Contacts between the two chains:
Residue S294 in the second protein is in contact with residue I24 in the first protein (closest heavy-atom distance 3.5 Å).
Residue T262 in the second protein is in contact with residue M23 in the first protein (closest heavy-atom distance 3.5 Å).
Residue N299 in the second protein interacts with residue D21 in the first protein (closest heavy-atom distance 3.0 Å).
Residue A164 in the second protein contacts residue L50 in the first protein (closest heavy-atom distance 3.9 Å).
Residue L388 in the second protein contacts residue D14 in the first protein (closest heavy-atom distance 3.9 Å).
Residue R343 in the second protein is in contact with residue D21 in the first protein (closest heavy-atom distance 2.9 Å).
Residue R343 in the second protein contacts residue A19 in the first protein (closest heavy-atom distance 2.6 Å).
Residue R343 in the second protein contacts residue L17 in the first protein (closest heavy-atom distance 3.1 Å).
Residue Y523 in the second protein contacts residue P15 in the first protein (closest heavy-atom distance 3.4 Å).
Residue R81 in the second protein contacts residue S61 in the first protein (closest heavy-atom distance 3.3 Å).
Residue T208 in the second protein is in contact with residue L50 in the first protein (closest heavy-atom distance 3.9 Å).
Residue L133 in the second protein interacts with residue K54 in the first protein (closest heavy-atom distance 3.6 Å).
Residue H339 in the second protein interacts with residue D21 in the first protein (closest heavy-atom distance 3.8 Å).
Residue D259 in the second protein interacts with residue P25 in the first protein (closest heavy-atom distance 4.1 Å).
Residue R451 in the second protein is in contact with residue G13 in the first protein (closest heavy-atom distance 4.0 Å).
Residue R384 in the second protein is in contact with residue D14 in the first protein (closest heavy-atom distance 3.3 Å).
Residue N256 in the second protein contacts residue F26 in the first protein (closest heavy-atom distance 3.9 Å).
Residue D168 in the second protein interacts with residue L50 in the first protein (closest heavy-atom distance 4.0 Å).
Residue D259 in the second protein is in contact with residue M23 in the first protein (closest heavy-atom distance 3.6 Å).
Residue K204 in the second protein contacts residue D52 in the first protein (closest heavy-atom distance 3.3 Å).
Residue K49 in the second protein interacts with residue E62 in the first protein (closest heavy-atom distance 3.2 Å).
Residue Y123 in the second protein is in contact with residue E62 in the first protein (closest heavy-atom distance 3.9 Å).
Residue K204 in the second protein contacts residue I53 in the first protein (closest heavy-atom distance 3.8 Å).
Residue K161 in the second protein interacts with residue I53 in the first protein (closest heavy-atom distance 3.4 Å).
Residue H129 in the second protein interacts with residue K54 in the first protein (closest heavy-atom distance 3.3 Å).
Residue I165 in the second protein is in contact with residue L50 in the first protein (closest heavy-atom distance 3.4 Å).
Residue N295 in the second protein contacts residue I24 in the first protein (closest heavy-atom distance 2.9 Å).
Residue Y123 in the second protein interacts with residue V58 in the first protein (closest heavy-atom distance 3.4 Å).
Residue R255 in the second protein is in contact with residue F26 in the first protein (closest heavy-atom distance 3.4 Å).
Residue A164 in the second protein contacts residue I53 in the first protein (closest heavy-atom distance 3.8 Å).
Residue K161 in the second protein interacts with residue E60 in the first protein (closest heavy-atom distance 3.9 Å).
Residue I165 in the second protein is in contact with residue I53 in the first protein (closest heavy-atom distance 3.6 Å).
Residue C298 in the second protein interacts with residue D21 in the first protein (closest heavy-atom distance 3.7 Å).
Residue C298 in the second protein contacts residue E22 in the first protein (closest heavy-atom distance 3.5 Å).
Residue N130 in the second protein is in contact with residue K54 in the first protein (closest heavy-atom distance 2.8 Å).
Residue R343 in the second protein is in contact with residue E16 in the first protein (closest heavy-atom distance 3.7 Å).
Residue K377 in the second protein interacts with residue E22 in the first protein (closest heavy-atom distance 4.0 Å).
Residue K304 in the second protein contacts residue D21 in the first protein (closest heavy-atom distance 3.0 Å).
Residue C298 in the second protein is in contact with residue M23 in the first protein (closest heavy-atom distance 3.1 Å).
Residue T126 in the second protein contacts residue L57 in the first protein (closest heavy-atom distance 3.8 Å).
Residue H339 in the second protein contacts residue E22 in the first protein (closest heavy-atom distance 3.8 Å).
Residue R451 in the second protein interacts with residue P15 in the first protein (closest heavy-atom distance 3.8 Å).
Residue G291 in the second protein contacts residue F26 in the first protein (closest heavy-atom distance 3.8 Å).
Residue I165 in the second protein interacts with residue K54 in the first protein (closest heavy-atom distance 3.4 Å).
Residue R481 in the second protein contacts residue E16 in the first protein (closest heavy-atom distance 3.5 Å).
Residue N299 in the second protein interacts with residue M23 in the first protein (closest heavy-atom distance 3.9 Å).
Residue H88 in the second protein interacts with residue V58 in the first protein (closest heavy-atom distance 3.7 Å).
Residue N295 in the second protein is in contact with residue F26 in the first protein (closest heavy-atom distance 3.2 Å).
Residue F122 in the second protein interacts with residue S61 in the first protein (closest heavy-atom distance 3.7 Å).
Residue S119 in the second protein is in contact with residue S61 in the first protein (closest heavy-atom distance 3.7 Å).
Residue T126 in the second protein interacts with residue K54 in the first protein (closest heavy-atom distance 4.0 Å).
Residue N299 in the second protein contacts residue T20 in the first protein (closest heavy-atom distance 3.5 Å).
Residue Y202 in the second protein is in contact with residue I53 in the first protein (closest heavy-atom distance 4.1 Å).
Residue N295 in the second protein contacts residue M23 in the first protein (closest heavy-atom distance 3.6 Å).
Residue N159 in the second protein contacts residue L57 in the first protein (closest heavy-atom distance 3.3 Å).
Residue K161 in the second protein contacts residue S56 in the first protein (closest heavy-atom distance 3.1 Å).
Residue R255 in the second protein contacts residue K27 in the first protein (closest heavy-atom distance 3.4 Å).
Residue K161 in the second protein is in contact with residue L57 in the first protein (closest heavy-atom distance 3.9 Å).
Residue R384 in the second protein contacts residue E16 in the first protein (closest heavy-atom distance 3.6 Å).
Residue F122 in the second protein interacts with residue L57 in the first protein (closest heavy-atom distance 3.5 Å).

Sequence of the first protein:
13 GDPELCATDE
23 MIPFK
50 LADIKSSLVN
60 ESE

These two protein chains interact to form a complex.

Sequence of the second protein:
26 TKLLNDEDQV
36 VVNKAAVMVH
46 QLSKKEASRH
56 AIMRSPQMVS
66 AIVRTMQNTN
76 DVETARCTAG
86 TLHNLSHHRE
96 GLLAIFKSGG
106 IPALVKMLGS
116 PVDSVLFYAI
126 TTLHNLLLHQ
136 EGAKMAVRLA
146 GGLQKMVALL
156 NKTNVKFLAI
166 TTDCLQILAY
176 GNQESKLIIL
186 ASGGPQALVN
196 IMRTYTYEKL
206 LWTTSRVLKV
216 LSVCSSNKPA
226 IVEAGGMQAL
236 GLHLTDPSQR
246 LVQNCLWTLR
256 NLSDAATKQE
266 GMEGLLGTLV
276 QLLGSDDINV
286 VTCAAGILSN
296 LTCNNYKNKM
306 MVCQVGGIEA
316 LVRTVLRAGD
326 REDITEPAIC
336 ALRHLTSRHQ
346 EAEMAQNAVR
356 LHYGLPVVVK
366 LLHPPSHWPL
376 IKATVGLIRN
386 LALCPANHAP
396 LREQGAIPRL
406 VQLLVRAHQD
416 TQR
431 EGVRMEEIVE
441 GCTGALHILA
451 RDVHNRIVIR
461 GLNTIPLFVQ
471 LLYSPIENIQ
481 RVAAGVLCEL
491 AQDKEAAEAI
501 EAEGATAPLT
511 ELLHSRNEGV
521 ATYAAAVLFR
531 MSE